Sequence of the second protein:
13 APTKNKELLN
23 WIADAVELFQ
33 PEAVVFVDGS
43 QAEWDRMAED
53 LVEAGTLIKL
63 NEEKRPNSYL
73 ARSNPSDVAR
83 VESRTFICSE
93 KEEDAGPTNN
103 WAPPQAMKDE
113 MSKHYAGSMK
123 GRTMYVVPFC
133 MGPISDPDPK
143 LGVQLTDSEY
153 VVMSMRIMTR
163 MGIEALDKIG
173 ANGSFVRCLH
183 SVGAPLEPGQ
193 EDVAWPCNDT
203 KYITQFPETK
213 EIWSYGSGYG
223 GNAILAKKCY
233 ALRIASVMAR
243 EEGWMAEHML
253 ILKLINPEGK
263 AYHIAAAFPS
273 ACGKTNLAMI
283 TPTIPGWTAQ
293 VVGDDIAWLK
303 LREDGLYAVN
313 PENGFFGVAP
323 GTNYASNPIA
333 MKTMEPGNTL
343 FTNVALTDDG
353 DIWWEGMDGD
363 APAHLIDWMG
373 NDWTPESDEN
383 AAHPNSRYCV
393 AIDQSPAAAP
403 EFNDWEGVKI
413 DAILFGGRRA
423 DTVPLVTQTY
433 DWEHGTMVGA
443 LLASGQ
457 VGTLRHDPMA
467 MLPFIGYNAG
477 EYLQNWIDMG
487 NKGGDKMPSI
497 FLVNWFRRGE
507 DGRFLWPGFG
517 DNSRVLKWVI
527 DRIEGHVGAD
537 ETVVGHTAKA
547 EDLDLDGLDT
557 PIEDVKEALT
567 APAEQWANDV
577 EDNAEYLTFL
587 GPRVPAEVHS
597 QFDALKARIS

Sequence of the first protein:
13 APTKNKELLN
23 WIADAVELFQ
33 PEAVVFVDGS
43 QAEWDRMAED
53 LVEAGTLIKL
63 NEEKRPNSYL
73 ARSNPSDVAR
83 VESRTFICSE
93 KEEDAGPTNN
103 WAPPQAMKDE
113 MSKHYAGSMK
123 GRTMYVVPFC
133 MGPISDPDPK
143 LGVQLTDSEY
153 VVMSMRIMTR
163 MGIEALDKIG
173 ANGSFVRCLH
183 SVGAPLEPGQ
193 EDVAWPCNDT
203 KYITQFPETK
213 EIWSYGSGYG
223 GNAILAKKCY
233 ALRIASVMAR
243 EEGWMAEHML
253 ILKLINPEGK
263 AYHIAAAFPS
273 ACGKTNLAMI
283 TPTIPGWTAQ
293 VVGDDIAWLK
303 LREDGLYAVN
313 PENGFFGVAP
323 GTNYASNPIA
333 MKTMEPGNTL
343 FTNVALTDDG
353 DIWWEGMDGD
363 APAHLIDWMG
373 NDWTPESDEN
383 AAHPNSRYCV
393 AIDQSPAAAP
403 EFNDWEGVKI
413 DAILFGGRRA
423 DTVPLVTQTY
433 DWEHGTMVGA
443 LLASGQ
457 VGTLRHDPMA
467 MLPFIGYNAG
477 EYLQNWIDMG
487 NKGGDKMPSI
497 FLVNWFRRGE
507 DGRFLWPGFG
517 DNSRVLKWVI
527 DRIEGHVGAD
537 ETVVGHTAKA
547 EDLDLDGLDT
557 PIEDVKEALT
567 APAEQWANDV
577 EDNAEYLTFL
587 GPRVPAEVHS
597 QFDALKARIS

Contacts between the two chains:
Residue T202 in the second protein contacts residue E94 in the first protein (closest heavy-atom distance 3.0 Å).
Residue P386 in the second protein contacts residue E577 in the first protein (closest heavy-atom distance 4.0 Å).
Residue Y204 in the second protein interacts with residue E94 in the first protein (closest heavy-atom distance 2.9 Å).
Residue V576 in the second protein is in contact with residue E381 in the first protein (closest heavy-atom distance 3.7 Å).
Residue S85 in the second protein contacts residue P99 in the first protein (closest heavy-atom distance 3.1 Å).
Residue E381 in the second protein contacts residue E577 in the first protein (closest heavy-atom distance 3.8 Å).
Residue W103 in the second protein interacts with residue Y204 in the first protein (closest heavy-atom distance 3.4 Å).
Residue N101 in the second protein is in contact with residue S85 in the first protein (closest heavy-atom distance 3.8 Å).
Residue K602 in the second protein contacts residue E381 in the first protein (closest heavy-atom distance 2.4 Å).
Residue M109 in the second protein contacts residue P105 in the first protein (closest heavy-atom distance 4.0 Å).
Residue D380 in the second protein is in contact with residue A573 in the first protein (closest heavy-atom distance 3.4 Å).
Residue W103 in the second protein is in contact with residue R86 in the first protein (closest heavy-atom distance 3.5 Å).
Residue E581 in the second protein interacts with residue P386 in the first protein (closest heavy-atom distance 3.1 Å).
Residue P386 in the second protein is in contact with residue V457 in the first protein (closest heavy-atom distance 4.0 Å).
Residue A108 in the second protein interacts with residue P105 in the first protein (closest heavy-atom distance 3.7 Å).
Residue N102 in the second protein is in contact with residue N102 in the first protein (closest heavy-atom distance 3.5 Å).
Residue R86 in the second protein is in contact with residue G98 in the first protein (closest heavy-atom distance 2.8 Å).
Residue E581 in the second protein is in contact with residue H385 in the first protein (closest heavy-atom distance 3.9 Å).
Residue E94 in the second protein is in contact with residue R86 in the first protein (closest heavy-atom distance 2.5 Å).
Residue P588 in the second protein interacts with residue D201 in the first protein (closest heavy-atom distance 3.8 Å).
Residue P77 in the second protein interacts with residue T584 in the first protein (closest heavy-atom distance 3.4 Å).
Residue K203 in the second protein contacts residue E94 in the first protein (closest heavy-atom distance 3.8 Å).
Residue D201 in the second protein contacts residue P588 in the first protein (closest heavy-atom distance 3.9 Å).
Residue R86 in the second protein interacts with residue W103 in the first protein (closest heavy-atom distance 3.8 Å).
Residue A580 in the second protein interacts with residue E381 in the first protein (closest heavy-atom distance 3.6 Å).
Residue W103 in the second protein is in contact with residue F88 in the first protein (closest heavy-atom distance 3.4 Å).
Residue R86 in the second protein is in contact with residue N101 in the first protein (closest heavy-atom distance 2.8 Å).
Residue A108 in the second protein interacts with residue A108 in the first protein (closest heavy-atom distance 3.0 Å).
Residue P386 in the second protein is in contact with residue E581 in the first protein (closest heavy-atom distance 3.2 Å).
Residue N101 in the second protein contacts residue R86 in the first protein (closest heavy-atom distance 2.9 Å).
Residue A573 in the second protein interacts with residue D380 in the first protein (closest heavy-atom distance 3.5 Å).
Residue E577 in the second protein is in contact with residue N382 in the first protein (closest heavy-atom distance 2.7 Å).
Residue P99 in the second protein contacts residue S85 in the first protein (closest heavy-atom distance 3.6 Å).
Residue Y204 in the second protein interacts with residue W103 in the first protein (closest heavy-atom distance 3.7 Å).
Residue G98 in the second protein interacts with residue R86 in the first protein (closest heavy-atom distance 3.0 Å).
Residue E381 in the second protein interacts with residue K602 in the first protein (closest heavy-atom distance 3.0 Å).
Residue E577 in the second protein is in contact with residue D380 in the first protein (closest heavy-atom distance 4.0 Å).
Residue V576 in the second protein is in contact with residue D380 in the first protein (closest heavy-atom distance 3.8 Å).
Residue A97 in the second protein contacts residue R86 in the first protein (closest heavy-atom distance 3.8 Å).
Residue F88 in the second protein is in contact with residue W103 in the first protein (closest heavy-atom distance 3.6 Å).
Residue D380 in the second protein is in contact with residue V576 in the first protein (closest heavy-atom distance 3.8 Å).
Residue S85 in the second protein interacts with residue N101 in the first protein (closest heavy-atom distance 3.0 Å).
Residue I605 in the second protein contacts residue D380 in the first protein (closest heavy-atom distance 3.6 Å).
Residue E94 in the second protein interacts with residue Y204 in the first protein (closest heavy-atom distance 3.0 Å).
Residue R86 in the second protein is in contact with residue E94 in the first protein (closest heavy-atom distance 3.0 Å).
Residue E94 in the second protein interacts with residue T202 in the first protein (closest heavy-atom distance 3.5 Å).
Residue R86 in the second protein is in contact with residue A97 in the first protein (closest heavy-atom distance 3.8 Å).
Residue A104 in the second protein interacts with residue A104 in the first protein (closest heavy-atom distance 3.9 Å).
Residue E577 in the second protein contacts residue P386 in the first protein (closest heavy-atom distance 3.8 Å).
Residue E577 in the second protein contacts residue E381 in the first protein (closest heavy-atom distance 3.5 Å).
Residue M109 in the second protein interacts with residue W103 in the first protein (closest heavy-atom distance 3.5 Å).
Residue T584 in the second protein contacts residue P77 in the first protein (closest heavy-atom distance 3.7 Å).
Residue E381 in the second protein interacts with residue V576 in the first protein (closest heavy-atom distance 3.6 Å).
Residue N102 in the second protein interacts with residue R86 in the first protein (closest heavy-atom distance 4.0 Å).
Residue N382 in the second protein interacts with residue E577 in the first protein (closest heavy-atom distance 3.2 Å).
Residue D380 in the second protein is in contact with residue I605 in the first protein (closest heavy-atom distance 3.5 Å).
Residue H385 in the second protein interacts with residue E581 in the first protein (closest heavy-atom distance 3.8 Å).
Residue R82 in the second protein interacts with residue F585 in the first protein (closest heavy-atom distance 3.6 Å).
Residue W103 in the second protein contacts residue E112 in the first protein (closest heavy-atom distance 3.7 Å).
Residue E112 in the second protein interacts with residue W103 in the first protein (closest heavy-atom distance 3.7 Å).

The following describes two proteins that form a bound complex.